This data describes a binding interaction between two proteins.

Sequence of protein 2:
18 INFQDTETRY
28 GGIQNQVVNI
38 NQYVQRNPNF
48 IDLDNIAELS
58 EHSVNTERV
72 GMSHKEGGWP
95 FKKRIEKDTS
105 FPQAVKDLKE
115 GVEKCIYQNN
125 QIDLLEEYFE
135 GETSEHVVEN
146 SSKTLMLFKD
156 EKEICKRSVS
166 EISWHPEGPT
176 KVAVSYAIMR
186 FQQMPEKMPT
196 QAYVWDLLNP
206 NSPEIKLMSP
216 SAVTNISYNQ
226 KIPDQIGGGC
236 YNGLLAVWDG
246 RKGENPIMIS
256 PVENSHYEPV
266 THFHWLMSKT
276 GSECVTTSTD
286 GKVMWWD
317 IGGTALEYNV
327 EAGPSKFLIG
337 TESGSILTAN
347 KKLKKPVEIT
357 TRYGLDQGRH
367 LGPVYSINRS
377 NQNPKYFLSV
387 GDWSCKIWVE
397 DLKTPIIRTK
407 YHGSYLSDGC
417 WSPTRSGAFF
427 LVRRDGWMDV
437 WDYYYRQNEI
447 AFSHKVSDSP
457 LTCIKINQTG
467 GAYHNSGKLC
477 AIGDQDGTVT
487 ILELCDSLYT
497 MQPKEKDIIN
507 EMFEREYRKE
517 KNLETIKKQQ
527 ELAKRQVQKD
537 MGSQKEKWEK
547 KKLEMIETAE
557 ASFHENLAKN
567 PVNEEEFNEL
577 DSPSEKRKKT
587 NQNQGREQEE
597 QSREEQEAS

Interface contacts:
Residue K522 in protein 1 is in contact with residue R404 in protein 2 (closest heavy-atom distance 3.4 Å).
Residue T453 in protein 1 is in contact with residue Y513 in protein 2 (closest heavy-atom distance 4.0 Å).
Residue L326 in protein 1 is in contact with residue E556 in protein 2 (closest heavy-atom distance 3.3 Å).
Residue Y518 in protein 1 is in contact with residue R404 in protein 2 (closest heavy-atom distance 3.4 Å).
Residue F527 in protein 1 interacts with residue K524 in protein 2 (closest heavy-atom distance 3.2 Å).
Residue G529 in protein 1 is in contact with residue K524 in protein 2 (closest heavy-atom distance 3.2 Å).
Residue K522 in protein 1 contacts residue I403 in protein 2 (closest heavy-atom distance 4.0 Å).
Residue L325 in protein 1 interacts with residue K548 in protein 2 (closest heavy-atom distance 3.5 Å).
Residue V569 in protein 1 interacts with residue R430 in protein 2 (closest heavy-atom distance 3.3 Å).
Residue D597 in protein 1 contacts residue H366 in protein 2 (closest heavy-atom distance 3.5 Å).
Residue G529 in protein 1 interacts with residue E527 in protein 2 (closest heavy-atom distance 3.8 Å).
Residue T294 in protein 1 is in contact with residue F559 in protein 2 (closest heavy-atom distance 3.8 Å).
Residue G445 in protein 1 interacts with residue K517 in protein 2 (closest heavy-atom distance 2.8 Å).
Residue L439 in protein 1 contacts residue K524 in protein 2 (closest heavy-atom distance 3.5 Å).
Residue Y518 in protein 1 interacts with residue L361 in protein 2 (closest heavy-atom distance 2.1 Å).
Residue D513 in protein 1 contacts residue N444 in protein 2 (closest heavy-atom distance 4.0 Å).
Residue E528 in protein 1 is in contact with residue L528 in protein 2 (closest heavy-atom distance 3.1 Å).
Residue G449 in protein 1 contacts residue Y513 in protein 2 (closest heavy-atom distance 3.2 Å).
Residue K450 in protein 1 interacts with residue Y513 in protein 2 (closest heavy-atom distance 3.5 Å).
Residue R598 in protein 1 contacts residue D388 in protein 2 (closest heavy-atom distance 3.0 Å).
Residue F293 in protein 1 is in contact with residue N562 in protein 2 (closest heavy-atom distance 3.4 Å).
Residue K448 in protein 1 is in contact with residue E510 in protein 2 (closest heavy-atom distance 2.9 Å).
Residue L325 in protein 1 interacts with residue L549 in protein 2 (closest heavy-atom distance 3.9 Å).
Residue E601 in protein 1 is in contact with residue H366 in protein 2 (closest heavy-atom distance 3.9 Å).
Residue F568 in protein 1 contacts residue S410 in protein 2 (closest heavy-atom distance 3.4 Å).
Residue K522 in protein 1 interacts with residue I402 in protein 2 (closest heavy-atom distance 3.0 Å).
Residue H322 in protein 1 interacts with residue W544 in protein 2 (closest heavy-atom distance 3.0 Å).
Residue N526 in protein 1 is in contact with residue K524 in protein 2 (closest heavy-atom distance 3.1 Å).
Residue F568 in protein 1 interacts with residue R430 in protein 2 (closest heavy-atom distance 3.4 Å).
Residue E443 in protein 1 interacts with residue K524 in protein 2 (closest heavy-atom distance 3.2 Å).
Residue Y518 in protein 1 is in contact with residue D362 in protein 2 (closest heavy-atom distance 3.0 Å).
Residue L326 in protein 1 interacts with residue A555 in protein 2 (closest heavy-atom distance 3.6 Å).
Residue L444 in protein 1 interacts with residue E520 in protein 2 (closest heavy-atom distance 3.1 Å).
Residue H322 in protein 1 interacts with residue K548 in protein 2 (closest heavy-atom distance 3.2 Å).
Residue K441 in protein 1 contacts residue E520 in protein 2 (closest heavy-atom distance 2.9 Å).
Residue R598 in protein 1 interacts with residue K406 in protein 2 (closest heavy-atom distance 3.8 Å).
Residue G446 in protein 1 contacts residue K517 in protein 2 (closest heavy-atom distance 3.1 Å).
Residue T447 in protein 1 contacts residue K517 in protein 2 (closest heavy-atom distance 2.1 Å).
Residue I442 in protein 1 is in contact with residue E520 in protein 2 (closest heavy-atom distance 3.1 Å).
Residue N526 in protein 1 interacts with residue T521 in protein 2 (closest heavy-atom distance 2.9 Å).
Residue D525 in protein 1 is in contact with residue Q525 in protein 2 (closest heavy-atom distance 3.5 Å).
Residue K296 in protein 1 is in contact with residue A555 in protein 2 (closest heavy-atom distance 3.3 Å).
Residue K522 in protein 1 is in contact with residue L361 in protein 2 (closest heavy-atom distance 3.6 Å).
Residue L452 in protein 1 interacts with residue Y513 in protein 2 (closest heavy-atom distance 3.6 Å).
Residue N329 in protein 1 contacts residue E556 in protein 2 (closest heavy-atom distance 3.2 Å).
Residue L325 in protein 1 contacts residue E545 in protein 2 (closest heavy-atom distance 3.8 Å).
Residue T516 in protein 1 is in contact with residue K406 in protein 2 (closest heavy-atom distance 3.0 Å).
Residue E528 in protein 1 interacts with residue K524 in protein 2 (closest heavy-atom distance 3.6 Å).
Residue F568 in protein 1 interacts with residue G409 in protein 2 (closest heavy-atom distance 3.3 Å).
Residue I442 in protein 1 is in contact with residue K524 in protein 2 (closest heavy-atom distance 3.2 Å).
Residue T294 in protein 1 contacts residue L563 in protein 2 (closest heavy-atom distance 3.6 Å).
Residue I442 in protein 1 is in contact with residue E527 in protein 2 (closest heavy-atom distance 3.2 Å).
Residue K448 in protein 1 is in contact with residue Y439 in protein 2 (closest heavy-atom distance 3.2 Å).
Residue L452 in protein 1 interacts with residue K517 in protein 2 (closest heavy-atom distance 3.2 Å).
Residue L531 in protein 1 contacts residue L528 in protein 2 (closest heavy-atom distance 3.6 Å).
Residue E528 in protein 1 contacts residue Q525 in protein 2 (closest heavy-atom distance 3.1 Å).
Residue T516 in protein 1 contacts residue R404 in protein 2 (closest heavy-atom distance 3.8 Å).
Residue G529 in protein 1 is in contact with residue L528 in protein 2 (closest heavy-atom distance 3.6 Å).
Residue K448 in protein 1 interacts with residue R514 in protein 2 (closest heavy-atom distance 2.9 Å).
Residue L326 in protein 1 contacts residue I552 in protein 2 (closest heavy-atom distance 3.1 Å).

Sequence of protein 1:
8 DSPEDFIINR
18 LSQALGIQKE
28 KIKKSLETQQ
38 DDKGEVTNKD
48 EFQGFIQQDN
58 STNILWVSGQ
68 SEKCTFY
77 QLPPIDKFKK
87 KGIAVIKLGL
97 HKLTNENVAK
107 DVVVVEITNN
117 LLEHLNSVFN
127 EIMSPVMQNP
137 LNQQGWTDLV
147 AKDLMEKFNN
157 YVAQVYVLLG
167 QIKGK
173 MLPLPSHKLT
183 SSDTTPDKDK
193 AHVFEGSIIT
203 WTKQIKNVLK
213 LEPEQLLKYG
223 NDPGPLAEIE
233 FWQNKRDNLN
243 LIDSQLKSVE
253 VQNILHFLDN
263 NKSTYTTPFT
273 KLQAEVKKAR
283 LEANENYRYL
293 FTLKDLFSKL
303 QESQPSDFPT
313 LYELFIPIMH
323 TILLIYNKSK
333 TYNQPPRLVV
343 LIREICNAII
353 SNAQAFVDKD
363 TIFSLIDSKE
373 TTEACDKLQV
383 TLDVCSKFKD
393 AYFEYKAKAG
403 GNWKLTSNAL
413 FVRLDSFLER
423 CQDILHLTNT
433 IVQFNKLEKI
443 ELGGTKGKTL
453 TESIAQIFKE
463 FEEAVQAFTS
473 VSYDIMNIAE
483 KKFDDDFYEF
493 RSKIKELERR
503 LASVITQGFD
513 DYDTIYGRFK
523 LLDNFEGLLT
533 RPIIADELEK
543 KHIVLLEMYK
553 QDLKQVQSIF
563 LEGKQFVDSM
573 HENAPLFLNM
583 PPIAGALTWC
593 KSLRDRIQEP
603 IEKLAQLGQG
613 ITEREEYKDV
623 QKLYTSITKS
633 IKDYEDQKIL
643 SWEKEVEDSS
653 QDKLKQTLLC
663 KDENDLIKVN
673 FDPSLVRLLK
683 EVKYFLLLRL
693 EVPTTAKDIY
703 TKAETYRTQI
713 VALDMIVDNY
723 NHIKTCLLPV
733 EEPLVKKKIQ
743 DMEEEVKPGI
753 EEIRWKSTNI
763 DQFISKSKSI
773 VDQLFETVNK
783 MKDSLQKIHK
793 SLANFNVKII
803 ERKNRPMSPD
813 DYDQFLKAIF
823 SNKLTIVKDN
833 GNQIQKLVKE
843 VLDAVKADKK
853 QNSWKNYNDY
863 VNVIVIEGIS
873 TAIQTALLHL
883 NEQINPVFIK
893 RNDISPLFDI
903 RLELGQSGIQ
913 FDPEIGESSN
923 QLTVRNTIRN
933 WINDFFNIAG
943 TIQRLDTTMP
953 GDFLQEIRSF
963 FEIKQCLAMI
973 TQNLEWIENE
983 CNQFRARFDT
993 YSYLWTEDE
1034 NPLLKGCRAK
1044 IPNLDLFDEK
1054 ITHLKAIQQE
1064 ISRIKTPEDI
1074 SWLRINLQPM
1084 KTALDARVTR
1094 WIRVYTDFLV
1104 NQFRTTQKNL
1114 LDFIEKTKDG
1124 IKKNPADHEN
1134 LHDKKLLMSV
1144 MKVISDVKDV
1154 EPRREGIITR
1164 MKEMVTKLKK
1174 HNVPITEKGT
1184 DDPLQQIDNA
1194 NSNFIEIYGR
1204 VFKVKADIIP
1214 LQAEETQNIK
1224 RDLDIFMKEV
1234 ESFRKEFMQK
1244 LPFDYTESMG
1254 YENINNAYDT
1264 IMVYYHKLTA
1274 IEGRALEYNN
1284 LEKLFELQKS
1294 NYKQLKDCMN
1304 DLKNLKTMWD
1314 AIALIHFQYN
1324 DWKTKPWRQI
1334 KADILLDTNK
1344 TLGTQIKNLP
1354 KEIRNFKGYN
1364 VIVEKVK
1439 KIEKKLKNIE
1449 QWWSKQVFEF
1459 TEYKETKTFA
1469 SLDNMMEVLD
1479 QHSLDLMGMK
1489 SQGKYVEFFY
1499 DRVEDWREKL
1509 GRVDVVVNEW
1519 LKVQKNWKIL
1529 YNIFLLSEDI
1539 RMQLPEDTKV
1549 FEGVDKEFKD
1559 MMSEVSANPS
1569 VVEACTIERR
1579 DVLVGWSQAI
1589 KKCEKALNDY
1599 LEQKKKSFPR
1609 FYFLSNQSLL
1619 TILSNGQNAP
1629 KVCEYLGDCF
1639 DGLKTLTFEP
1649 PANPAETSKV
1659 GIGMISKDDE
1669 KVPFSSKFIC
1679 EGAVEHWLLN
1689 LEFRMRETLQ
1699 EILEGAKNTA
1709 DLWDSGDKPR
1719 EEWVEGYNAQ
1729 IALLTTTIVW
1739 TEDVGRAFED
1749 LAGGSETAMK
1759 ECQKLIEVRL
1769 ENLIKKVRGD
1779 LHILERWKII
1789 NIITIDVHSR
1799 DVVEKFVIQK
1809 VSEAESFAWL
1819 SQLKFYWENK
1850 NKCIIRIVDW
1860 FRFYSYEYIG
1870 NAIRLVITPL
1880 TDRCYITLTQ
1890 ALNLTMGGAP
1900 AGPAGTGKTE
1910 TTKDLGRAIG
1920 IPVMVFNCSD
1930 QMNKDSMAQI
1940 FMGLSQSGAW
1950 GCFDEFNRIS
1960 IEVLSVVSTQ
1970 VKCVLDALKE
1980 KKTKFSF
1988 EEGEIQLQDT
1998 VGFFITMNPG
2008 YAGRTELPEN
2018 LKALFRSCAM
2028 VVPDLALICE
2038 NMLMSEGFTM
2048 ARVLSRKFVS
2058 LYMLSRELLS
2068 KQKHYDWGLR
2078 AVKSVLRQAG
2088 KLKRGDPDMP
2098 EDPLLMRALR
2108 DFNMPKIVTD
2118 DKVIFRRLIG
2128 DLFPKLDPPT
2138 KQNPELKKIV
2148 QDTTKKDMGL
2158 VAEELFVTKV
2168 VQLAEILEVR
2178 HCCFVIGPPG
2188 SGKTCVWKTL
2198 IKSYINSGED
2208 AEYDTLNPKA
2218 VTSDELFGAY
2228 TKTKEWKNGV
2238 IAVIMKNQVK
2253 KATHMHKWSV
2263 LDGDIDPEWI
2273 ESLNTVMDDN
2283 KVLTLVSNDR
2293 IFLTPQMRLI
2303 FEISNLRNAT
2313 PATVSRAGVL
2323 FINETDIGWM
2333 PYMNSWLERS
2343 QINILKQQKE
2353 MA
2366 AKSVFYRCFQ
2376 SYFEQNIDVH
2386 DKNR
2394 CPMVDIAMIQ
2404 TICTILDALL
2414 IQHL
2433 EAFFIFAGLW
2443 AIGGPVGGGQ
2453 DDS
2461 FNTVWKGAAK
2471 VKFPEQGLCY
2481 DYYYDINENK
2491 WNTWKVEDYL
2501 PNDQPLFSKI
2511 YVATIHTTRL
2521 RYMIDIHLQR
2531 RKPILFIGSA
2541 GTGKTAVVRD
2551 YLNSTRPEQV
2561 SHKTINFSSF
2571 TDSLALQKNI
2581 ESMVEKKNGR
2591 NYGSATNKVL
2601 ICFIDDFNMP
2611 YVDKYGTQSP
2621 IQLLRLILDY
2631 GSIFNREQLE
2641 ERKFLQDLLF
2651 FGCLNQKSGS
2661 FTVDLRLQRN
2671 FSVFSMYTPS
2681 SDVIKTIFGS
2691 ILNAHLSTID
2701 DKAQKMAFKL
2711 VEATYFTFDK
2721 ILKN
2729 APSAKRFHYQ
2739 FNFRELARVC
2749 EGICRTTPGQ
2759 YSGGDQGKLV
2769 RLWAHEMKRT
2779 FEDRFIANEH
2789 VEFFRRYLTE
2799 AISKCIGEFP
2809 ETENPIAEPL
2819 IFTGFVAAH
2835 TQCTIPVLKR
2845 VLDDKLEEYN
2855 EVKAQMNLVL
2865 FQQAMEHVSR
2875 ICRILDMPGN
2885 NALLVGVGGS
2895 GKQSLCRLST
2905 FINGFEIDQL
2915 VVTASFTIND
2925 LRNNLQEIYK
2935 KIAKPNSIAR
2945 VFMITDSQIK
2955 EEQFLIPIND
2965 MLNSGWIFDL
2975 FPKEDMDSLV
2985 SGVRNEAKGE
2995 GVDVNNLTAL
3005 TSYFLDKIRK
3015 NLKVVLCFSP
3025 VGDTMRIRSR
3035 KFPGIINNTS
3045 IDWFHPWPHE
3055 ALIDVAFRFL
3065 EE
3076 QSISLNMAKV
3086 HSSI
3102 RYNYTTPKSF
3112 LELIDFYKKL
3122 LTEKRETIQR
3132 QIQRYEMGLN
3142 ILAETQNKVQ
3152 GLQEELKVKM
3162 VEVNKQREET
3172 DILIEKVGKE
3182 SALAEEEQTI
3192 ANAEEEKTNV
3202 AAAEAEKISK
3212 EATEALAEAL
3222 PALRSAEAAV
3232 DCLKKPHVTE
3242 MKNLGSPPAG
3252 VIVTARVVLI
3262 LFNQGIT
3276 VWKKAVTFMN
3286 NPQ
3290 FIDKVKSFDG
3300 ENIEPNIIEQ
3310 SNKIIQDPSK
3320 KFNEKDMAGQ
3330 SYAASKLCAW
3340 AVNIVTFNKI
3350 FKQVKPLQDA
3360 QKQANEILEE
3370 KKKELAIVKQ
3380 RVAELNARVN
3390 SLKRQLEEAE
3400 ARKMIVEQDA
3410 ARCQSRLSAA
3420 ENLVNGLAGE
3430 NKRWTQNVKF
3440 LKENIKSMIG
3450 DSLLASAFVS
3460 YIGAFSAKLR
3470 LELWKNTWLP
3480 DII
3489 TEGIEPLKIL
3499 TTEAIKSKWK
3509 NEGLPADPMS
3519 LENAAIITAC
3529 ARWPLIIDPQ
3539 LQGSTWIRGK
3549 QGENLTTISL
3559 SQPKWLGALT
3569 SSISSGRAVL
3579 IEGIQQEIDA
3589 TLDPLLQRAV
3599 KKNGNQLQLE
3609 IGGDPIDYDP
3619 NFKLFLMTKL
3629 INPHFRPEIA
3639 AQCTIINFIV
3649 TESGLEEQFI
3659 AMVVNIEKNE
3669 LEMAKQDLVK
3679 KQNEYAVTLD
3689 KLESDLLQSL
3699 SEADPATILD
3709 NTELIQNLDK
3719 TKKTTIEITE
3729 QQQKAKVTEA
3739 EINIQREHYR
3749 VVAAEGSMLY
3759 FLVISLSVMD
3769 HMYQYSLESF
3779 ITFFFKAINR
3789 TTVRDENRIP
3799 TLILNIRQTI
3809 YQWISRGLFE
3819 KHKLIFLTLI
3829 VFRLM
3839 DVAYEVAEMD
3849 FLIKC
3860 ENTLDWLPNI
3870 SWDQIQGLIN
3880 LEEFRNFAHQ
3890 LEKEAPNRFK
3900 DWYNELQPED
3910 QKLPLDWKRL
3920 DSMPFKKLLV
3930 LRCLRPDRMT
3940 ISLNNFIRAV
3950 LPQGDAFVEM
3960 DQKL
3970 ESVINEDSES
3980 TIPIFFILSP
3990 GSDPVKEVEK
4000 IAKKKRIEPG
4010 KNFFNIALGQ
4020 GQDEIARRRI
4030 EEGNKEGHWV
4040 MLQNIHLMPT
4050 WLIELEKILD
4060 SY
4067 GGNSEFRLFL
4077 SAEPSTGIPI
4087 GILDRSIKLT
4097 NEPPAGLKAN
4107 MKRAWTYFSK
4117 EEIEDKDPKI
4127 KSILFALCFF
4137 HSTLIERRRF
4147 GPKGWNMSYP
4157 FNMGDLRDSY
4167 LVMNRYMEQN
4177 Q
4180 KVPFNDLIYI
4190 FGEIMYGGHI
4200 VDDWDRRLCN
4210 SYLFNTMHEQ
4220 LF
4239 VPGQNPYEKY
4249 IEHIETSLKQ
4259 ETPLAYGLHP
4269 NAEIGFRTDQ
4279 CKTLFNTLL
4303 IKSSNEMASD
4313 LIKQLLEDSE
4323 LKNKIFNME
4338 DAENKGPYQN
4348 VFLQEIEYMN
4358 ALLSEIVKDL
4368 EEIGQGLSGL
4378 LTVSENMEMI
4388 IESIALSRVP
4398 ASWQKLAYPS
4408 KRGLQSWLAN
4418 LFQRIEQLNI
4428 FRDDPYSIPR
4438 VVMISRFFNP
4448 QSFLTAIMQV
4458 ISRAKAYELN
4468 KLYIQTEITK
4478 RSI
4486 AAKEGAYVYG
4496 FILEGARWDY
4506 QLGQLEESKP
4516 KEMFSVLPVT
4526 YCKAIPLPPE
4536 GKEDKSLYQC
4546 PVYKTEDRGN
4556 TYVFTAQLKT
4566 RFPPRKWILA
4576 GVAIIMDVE